Residue-level contacts at the interface:
Residue I137 in chain B interacts with residue D68 in chain A (closest heavy-atom distance 3.5 Å).
Residue I111 in chain B contacts residue M75 in chain A (closest heavy-atom distance 4.4 Å).
Residue R110 in chain B interacts with residue R71 in chain A (closest heavy-atom distance 3.4 Å).
Residue I136 in chain B contacts residue D68 in chain A (closest heavy-atom distance 4.8 Å).
Residue Y143 in chain B is in contact with residue V65 in chain A (closest heavy-atom distance 4.0 Å).
Residue R112 in chain B contacts residue R79 in chain A (closest heavy-atom distance 4.9 Å).
Residue I137 in chain B is in contact with residue R71 in chain A (closest heavy-atom distance 4.0 Å).
Residue R112 in chain B contacts residue K78 in chain A (closest heavy-atom distance 2.9 Å).
Residue R112 in chain B is in contact with residue M81 in chain A (closest heavy-atom distance 3.4 Å).
Residue E134 in chain B contacts residue K78 in chain A (closest heavy-atom distance 2.8 Å).
Residue Y143 in chain B contacts residue E66 in chain A (closest heavy-atom distance 4.2 Å).
Residue I136 in chain B interacts with residue R71 in chain A (closest heavy-atom distance 4.1 Å).
Residue Y143 in chain B interacts with residue D68 in chain A (closest heavy-atom distance 3.0 Å).
Residue R110 in chain B contacts residue D68 in chain A (closest heavy-atom distance 2.7 Å).
Residue R112 in chain B is in contact with residue M75 in chain A (closest heavy-atom distance 4.0 Å).
Residue Y143 in chain B is in contact with residue G67 in chain A (closest heavy-atom distance 3.2 Å).
Residue I137 in chain B is in contact with residue G67 in chain A (closest heavy-atom distance 3.5 Å).

This data describes a binding interaction between two proteins.

Sequence of chain B:
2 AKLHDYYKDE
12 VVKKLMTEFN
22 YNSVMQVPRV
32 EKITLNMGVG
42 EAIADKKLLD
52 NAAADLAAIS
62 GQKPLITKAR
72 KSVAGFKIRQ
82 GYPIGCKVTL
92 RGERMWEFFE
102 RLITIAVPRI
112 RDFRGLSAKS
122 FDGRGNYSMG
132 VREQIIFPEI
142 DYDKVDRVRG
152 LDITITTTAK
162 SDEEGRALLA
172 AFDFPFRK

Sequence of chain A:
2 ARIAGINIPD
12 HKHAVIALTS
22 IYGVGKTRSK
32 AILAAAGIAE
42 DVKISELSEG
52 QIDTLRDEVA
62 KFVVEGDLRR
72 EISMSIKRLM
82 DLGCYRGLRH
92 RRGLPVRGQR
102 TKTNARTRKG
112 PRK